Sequence of protein 2:
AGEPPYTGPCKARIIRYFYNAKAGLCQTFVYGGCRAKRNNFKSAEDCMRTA

Interface contacts:
Residue H40 in protein 1 contacts residue I18 in protein 2 (closest heavy-atom distance 4.8 Å).
Residue Y22 in protein 1 interacts with residue I18 in protein 2 (closest heavy-atom distance 3.6 Å).
Residue E131 in protein 1 is in contact with residue R17 in protein 2 (closest heavy-atom distance 2.9 Å).
Residue Q174 in protein 1 contacts residue Y35 in protein 2 (closest heavy-atom distance 5.0 Å).
Residue Y22 in protein 1 is in contact with residue R17 in protein 2 (closest heavy-atom distance 3.1 Å).
Residue G175 in protein 1 is in contact with residue A16 in protein 2 (closest heavy-atom distance 3.5 Å).
Residue H40 in protein 1 is in contact with residue A16 in protein 2 (closest heavy-atom distance 4.0 Å).
Residue L81 in protein 1 interacts with residue P13 in protein 2 (closest heavy-atom distance 4.6 Å).
Residue W193 in protein 1 contacts residue K15 in protein 2 (closest heavy-atom distance 3.8 Å).
Residue Q174 in protein 1 contacts residue P13 in protein 2 (closest heavy-atom distance 4.5 Å).
Residue Q174 in protein 1 contacts residue R17 in protein 2 (closest heavy-atom distance 4.4 Å).
Residue G194 in protein 1 contacts residue P13 in protein 2 (closest heavy-atom distance 3.0 Å).
Residue Q174 in protein 1 is in contact with residue V34 in protein 2 (closest heavy-atom distance 4.0 Å).
Residue G194 in protein 1 interacts with residue C14 in protein 2 (closest heavy-atom distance 4.9 Å).
Residue Q174 in protein 1 contacts residue G36 in protein 2 (closest heavy-atom distance 4.2 Å).
Residue C25 in protein 1 interacts with residue A16 in protein 2 (closest heavy-atom distance 3.5 Å).
Residue W193 in protein 1 contacts residue P13 in protein 2 (closest heavy-atom distance 3.3 Å).
Residue Q174 in protein 1 contacts residue T11 in protein 2 (closest heavy-atom distance 3.6 Å).
Residue S177 in protein 1 is in contact with residue C14 in protein 2 (closest heavy-atom distance 4.3 Å).
Residue S177 in protein 1 is in contact with residue A16 in protein 2 (closest heavy-atom distance 3.1 Å).
Residue L81 in protein 1 is in contact with residue C14 in protein 2 (closest heavy-atom distance 3.5 Å).
Residue F24 in protein 1 interacts with residue A16 in protein 2 (closest heavy-atom distance 3.5 Å).
Residue Q174 in protein 1 is in contact with residue K15 in protein 2 (closest heavy-atom distance 3.5 Å).
Residue S192 in protein 1 is in contact with residue C14 in protein 2 (closest heavy-atom distance 3.6 Å).
Residue H40 in protein 1 contacts residue C38 in protein 2 (closest heavy-atom distance 4.8 Å).
Residue V191 in protein 1 contacts residue K15 in protein 2 (closest heavy-atom distance 4.2 Å).
Residue R78 in protein 1 is in contact with residue R39 in protein 2 (closest heavy-atom distance 4.6 Å).
Residue C41 in protein 1 is in contact with residue A16 in protein 2 (closest heavy-atom distance 4.5 Å).
Residue Y195 in protein 1 interacts with residue P13 in protein 2 (closest heavy-atom distance 3.9 Å).
Residue C197 in protein 1 interacts with residue K15 in protein 2 (closest heavy-atom distance 4.0 Å).
Residue H40 in protein 1 contacts residue G36 in protein 2 (closest heavy-atom distance 4.0 Å).
Residue W193 in protein 1 interacts with residue C14 in protein 2 (closest heavy-atom distance 4.2 Å).
Residue S172 in protein 1 is in contact with residue K15 in protein 2 (closest heavy-atom distance 2.9 Å).
Residue F24 in protein 1 is in contact with residue I18 in protein 2 (closest heavy-atom distance 4.6 Å).
Residue D204 in protein 1 contacts residue K15 in protein 2 (closest heavy-atom distance 3.9 Å).
Residue S192 in protein 1 is in contact with residue K15 in protein 2 (closest heavy-atom distance 3.2 Å).
Residue Q174 in protein 1 is in contact with residue A16 in protein 2 (closest heavy-atom distance 3.4 Å).
Residue K79 in protein 1 is in contact with residue R39 in protein 2 (closest heavy-atom distance 3.8 Å).
Residue Y22 in protein 1 is in contact with residue I19 in protein 2 (closest heavy-atom distance 3.0 Å).
Residue Q174 in protein 1 interacts with residue C14 in protein 2 (closest heavy-atom distance 2.8 Å).
Residue G196 in protein 1 interacts with residue K15 in protein 2 (closest heavy-atom distance 3.1 Å).
Residue G194 in protein 1 interacts with residue G12 in protein 2 (closest heavy-atom distance 4.9 Å).
Residue H40 in protein 1 interacts with residue C14 in protein 2 (closest heavy-atom distance 3.7 Å).
Residue H40 in protein 1 interacts with residue K15 in protein 2 (closest heavy-atom distance 3.9 Å).
Residue H23 in protein 1 contacts residue R17 in protein 2 (closest heavy-atom distance 3.7 Å).
Residue K43 in protein 1 is in contact with residue I18 in protein 2 (closest heavy-atom distance 4.2 Å).
Residue S192 in protein 1 contacts residue P13 in protein 2 (closest heavy-atom distance 4.3 Å).
Residue D176 in protein 1 is in contact with residue K15 in protein 2 (closest heavy-atom distance 3.2 Å).
Residue Q174 in protein 1 is in contact with residue G12 in protein 2 (closest heavy-atom distance 4.0 Å).
Residue H40 in protein 1 is in contact with residue G37 in protein 2 (closest heavy-atom distance 4.1 Å).
Residue G175 in protein 1 contacts residue R17 in protein 2 (closest heavy-atom distance 3.7 Å).
Residue L81 in protein 1 is in contact with residue C38 in protein 2 (closest heavy-atom distance 3.8 Å).
Residue F24 in protein 1 is in contact with residue R17 in protein 2 (closest heavy-atom distance 2.9 Å).
Residue E131 in protein 1 interacts with residue V34 in protein 2 (closest heavy-atom distance 4.5 Å).
Residue R78 in protein 1 interacts with residue C38 in protein 2 (closest heavy-atom distance 4.1 Å).
Residue G194 in protein 1 is in contact with residue K15 in protein 2 (closest heavy-atom distance 3.8 Å).
Residue C173 in protein 1 interacts with residue K15 in protein 2 (closest heavy-atom distance 3.4 Å).
Residue S177 in protein 1 contacts residue K15 in protein 2 (closest heavy-atom distance 2.8 Å).
Residue G175 in protein 1 is in contact with residue K15 in protein 2 (closest heavy-atom distance 2.8 Å).

Sequence of protein 1:
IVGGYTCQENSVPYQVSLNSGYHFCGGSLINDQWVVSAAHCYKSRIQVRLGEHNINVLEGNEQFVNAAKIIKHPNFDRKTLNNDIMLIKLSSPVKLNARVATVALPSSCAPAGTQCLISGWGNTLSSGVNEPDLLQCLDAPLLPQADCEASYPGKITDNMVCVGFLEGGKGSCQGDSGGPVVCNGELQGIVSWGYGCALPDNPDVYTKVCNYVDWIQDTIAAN

This data describes a binding interaction between two proteins.